Sequence of protein 2:
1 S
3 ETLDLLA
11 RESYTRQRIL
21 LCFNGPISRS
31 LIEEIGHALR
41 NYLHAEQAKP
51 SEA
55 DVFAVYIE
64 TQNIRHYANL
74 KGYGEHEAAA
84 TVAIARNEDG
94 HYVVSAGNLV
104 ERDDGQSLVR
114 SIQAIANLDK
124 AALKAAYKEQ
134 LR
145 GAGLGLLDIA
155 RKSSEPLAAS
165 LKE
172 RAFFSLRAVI

These two protein chains interact to form a complex.

Interface contacts:
Residue L5 in protein 1 interacts with residue I19 in protein 2 (closest heavy-atom distance 3.6 Å).
Residue L5 in protein 1 contacts residue Q17 in protein 2 (closest heavy-atom distance 3.2 Å).
Residue R178 in protein 1 interacts with residue E3 in protein 2 (closest heavy-atom distance 3.2 Å).
Residue E3 in protein 1 is in contact with residue N90 in protein 2 (closest heavy-atom distance 3.6 Å).
Residue Y42 in protein 1 interacts with residue H79 in protein 2 (closest heavy-atom distance 3.2 Å).
Residue L102 in protein 1 interacts with residue R11 in protein 2 (closest heavy-atom distance 3.5 Å).
Residue L7 in protein 1 is in contact with residue A99 in protein 2 (closest heavy-atom distance 3.3 Å).
Residue L21 in protein 1 is in contact with residue F23 in protein 2 (closest heavy-atom distance 3.6 Å).
Residue Y14 in protein 1 contacts residue Y14 in protein 2 (closest heavy-atom distance 2.4 Å).
Residue N24 in protein 1 interacts with residue L21 in protein 2 (closest heavy-atom distance 3.3 Å).
Residue S164 in protein 1 contacts residue T4 in protein 2 (closest heavy-atom distance 3.2 Å).
Residue A99 in protein 1 contacts residue L7 in protein 2 (closest heavy-atom distance 3.4 Å).
Residue E34 in protein 1 contacts residue L31 in protein 2 (closest heavy-atom distance 3.7 Å).
Residue S176 in protein 1 interacts with residue T4 in protein 2 (closest heavy-atom distance 3.2 Å).
Residue T84 in protein 1 is in contact with residue R11 in protein 2 (closest heavy-atom distance 3.1 Å).
Residue T4 in protein 1 is in contact with residue Q17 in protein 2 (closest heavy-atom distance 3.4 Å).
Residue F23 in protein 1 contacts residue C22 in protein 2 (closest heavy-atom distance 3.5 Å).
Residue T4 in protein 1 contacts residue R16 in protein 2 (closest heavy-atom distance 3.4 Å).
Residue A162 in protein 1 contacts residue T4 in protein 2 (closest heavy-atom distance 3.5 Å).
Residue H79 in protein 1 interacts with residue Y42 in protein 2 (closest heavy-atom distance 3.3 Å).
Residue R11 in protein 1 is in contact with residue T84 in protein 2 (closest heavy-atom distance 2.9 Å).
Residue L21 in protein 1 interacts with residue N24 in protein 2 (closest heavy-atom distance 3.4 Å).
Residue Y14 in protein 1 contacts residue N24 in protein 2 (closest heavy-atom distance 3.4 Å).
Residue F23 in protein 1 contacts residue L21 in protein 2 (closest heavy-atom distance 3.4 Å).
Residue R178 in protein 1 contacts residue T4 in protein 2 (closest heavy-atom distance 3.6 Å).
Residue N24 in protein 1 interacts with residue R11 in protein 2 (closest heavy-atom distance 3.7 Å).
Residue F174 in protein 1 interacts with residue L8 in protein 2 (closest heavy-atom distance 3.5 Å).
Residue L7 in protein 1 interacts with residue G100 in protein 2 (closest heavy-atom distance 3.4 Å).
Residue D6 in protein 1 contacts residue Q17 in protein 2 (closest heavy-atom distance 3.2 Å).
Residue F174 in protein 1 interacts with residue R11 in protein 2 (closest heavy-atom distance 3.5 Å).
Residue L5 in protein 1 is in contact with residue S98 in protein 2 (closest heavy-atom distance 3.2 Å).
Residue C22 in protein 1 interacts with residue F23 in protein 2 (closest heavy-atom distance 3.5 Å).
Residue Q17 in protein 1 contacts residue D6 in protein 2 (closest heavy-atom distance 3.4 Å).
Residue A45 in protein 1 interacts with residue H79 in protein 2 (closest heavy-atom distance 3.5 Å).
Residue K166 in protein 1 interacts with residue E12 in protein 2 (closest heavy-atom distance 3.1 Å).
Residue E3 in protein 1 contacts residue R178 in protein 2 (closest heavy-atom distance 3.3 Å).
Residue T84 in protein 1 contacts residue L7 in protein 2 (closest heavy-atom distance 3.6 Å).
Residue E12 in protein 1 interacts with residue K166 in protein 2 (closest heavy-atom distance 3.5 Å).
Residue R11 in protein 1 interacts with residue N24 in protein 2 (closest heavy-atom distance 3.6 Å).
Residue E46 in protein 1 interacts with residue H79 in protein 2 (closest heavy-atom distance 3.5 Å).
Residue H79 in protein 1 interacts with residue E46 in protein 2 (closest heavy-atom distance 3.6 Å).
Residue G100 in protein 1 interacts with residue L7 in protein 2 (closest heavy-atom distance 3.5 Å).
Residue L20 in protein 1 is in contact with residue G25 in protein 2 (closest heavy-atom distance 3.6 Å).
Residue L8 in protein 1 interacts with residue F174 in protein 2 (closest heavy-atom distance 3.7 Å).
Residue H79 in protein 1 contacts residue A45 in protein 2 (closest heavy-atom distance 3.4 Å).
Residue L7 in protein 1 interacts with residue T84 in protein 2 (closest heavy-atom distance 3.6 Å).
Residue K166 in protein 1 contacts residue L8 in protein 2 (closest heavy-atom distance 3.5 Å).
Residue E34 in protein 1 contacts residue S30 in protein 2 (closest heavy-atom distance 3.5 Å).
Residue L21 in protein 1 interacts with residue P26 in protein 2 (closest heavy-atom distance 3.7 Å).
Residue R11 in protein 1 is in contact with residue F174 in protein 2 (closest heavy-atom distance 3.3 Å).
Residue A162 in protein 1 contacts residue S1 in protein 2 (closest heavy-atom distance 3.4 Å).
Residue N24 in protein 1 is in contact with residue Y14 in protein 2 (closest heavy-atom distance 3.4 Å).
Residue L5 in protein 1 is in contact with residue V96 in protein 2 (closest heavy-atom distance 3.6 Å).
Residue S176 in protein 1 interacts with residue L7 in protein 2 (closest heavy-atom distance 3.6 Å).
Residue R11 in protein 1 interacts with residue L102 in protein 2 (closest heavy-atom distance 3.7 Å).
Residue V96 in protein 1 contacts residue E3 in protein 2 (closest heavy-atom distance 3.6 Å).
Residue N24 in protein 1 contacts residue C22 in protein 2 (closest heavy-atom distance 3.0 Å).
Residue C22 in protein 1 contacts residue N24 in protein 2 (closest heavy-atom distance 3.0 Å).
Residue S30 in protein 1 is in contact with residue E34 in protein 2 (closest heavy-atom distance 3.5 Å).
Residue G25 in protein 1 interacts with residue L20 in protein 2 (closest heavy-atom distance 3.6 Å).

Sequence of protein 1:
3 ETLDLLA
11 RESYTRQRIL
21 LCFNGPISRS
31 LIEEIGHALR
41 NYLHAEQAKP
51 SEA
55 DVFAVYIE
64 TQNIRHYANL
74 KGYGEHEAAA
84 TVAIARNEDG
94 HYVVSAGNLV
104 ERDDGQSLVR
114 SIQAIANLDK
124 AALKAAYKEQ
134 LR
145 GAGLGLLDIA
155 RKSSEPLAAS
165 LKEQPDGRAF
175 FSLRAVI